Interface contacts:
Residue K54 in the first protein contacts residue A8 in the second protein (closest heavy-atom distance 4.2 Å).
Residue N55 in the first protein is in contact with residue V10 in the second protein (closest heavy-atom distance 4.8 Å).
Residue E187 in the first protein interacts with residue T5 in the second protein (closest heavy-atom distance 3.1 Å).
Residue V183 in the first protein contacts residue I6 in the second protein (closest heavy-atom distance 3.4 Å).
Residue L223 in the first protein is in contact with residue P9 in the second protein (closest heavy-atom distance 4.2 Å).
Residue E187 in the first protein interacts with residue R4 in the second protein (closest heavy-atom distance 2.6 Å).
Residue D230 in the first protein interacts with residue I6 in the second protein (closest heavy-atom distance 4.0 Å).
Residue L234 in the first protein contacts residue R4 in the second protein (closest heavy-atom distance 3.7 Å).
Residue N231 in the first protein is in contact with residue R4 in the second protein (closest heavy-atom distance 5.0 Å).
Residue R65 in the first protein is in contact with residue R4 in the second protein (closest heavy-atom distance 3.8 Å).
Residue V51 in the first protein is in contact with residue V11 in the second protein (closest heavy-atom distance 4.9 Å).
Residue Y186 in the first protein contacts residue T5 in the second protein (closest heavy-atom distance 4.0 Å).
Residue L179 in the first protein interacts with residue I6 in the second protein (closest heavy-atom distance 3.9 Å).
Residue W235 in the first protein is in contact with residue T5 in the second protein (closest heavy-atom distance 3.1 Å).
Residue K54 in the first protein is in contact with residue V10 in the second protein (closest heavy-atom distance 4.2 Å).
Residue D220 in the first protein contacts residue P13 in the second protein (closest heavy-atom distance 4.4 Å).
Residue K127 in the first protein interacts with residue A8 in the second protein (closest heavy-atom distance 4.2 Å).
Residue V183 in the first protein interacts with residue T5 in the second protein (closest heavy-atom distance 3.6 Å).
Residue L234 in the first protein is in contact with residue T5 in the second protein (closest heavy-atom distance 3.4 Å).
Residue N231 in the first protein contacts residue I6 in the second protein (closest heavy-atom distance 2.7 Å).
Residue N180 in the first protein is in contact with residue A8 in the second protein (closest heavy-atom distance 2.8 Å).
Residue L179 in the first protein is in contact with residue P9 in the second protein (closest heavy-atom distance 5.0 Å).
Residue L179 in the first protein contacts residue A8 in the second protein (closest heavy-atom distance 3.4 Å).
Residue L227 in the first protein is in contact with residue I6 in the second protein (closest heavy-atom distance 4.2 Å).
Residue N47 in the first protein interacts with residue V11 in the second protein (closest heavy-atom distance 4.8 Å).
Residue V51 in the first protein interacts with residue V10 in the second protein (closest heavy-atom distance 4.1 Å).
Residue N231 in the first protein is in contact with residue T5 in the second protein (closest heavy-atom distance 3.9 Å).
Residue G176 in the first protein interacts with residue A8 in the second protein (closest heavy-atom distance 4.0 Å).
Residue R61 in the first protein contacts residue R4 in the second protein (closest heavy-atom distance 4.2 Å).
Residue L227 in the first protein contacts residue P9 in the second protein (closest heavy-atom distance 3.6 Å).
Residue I224 in the first protein contacts residue P9 in the second protein (closest heavy-atom distance 5.0 Å).

Sequence of the second protein:
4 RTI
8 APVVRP

Sequence of the first protein:
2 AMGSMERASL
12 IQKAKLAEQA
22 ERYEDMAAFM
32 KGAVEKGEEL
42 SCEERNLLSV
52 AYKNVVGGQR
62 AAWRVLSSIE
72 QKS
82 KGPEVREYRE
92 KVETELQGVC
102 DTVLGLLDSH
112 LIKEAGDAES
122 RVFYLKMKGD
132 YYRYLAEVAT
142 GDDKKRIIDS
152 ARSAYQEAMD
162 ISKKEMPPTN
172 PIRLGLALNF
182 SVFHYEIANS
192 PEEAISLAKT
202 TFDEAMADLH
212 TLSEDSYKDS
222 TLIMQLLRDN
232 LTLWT

This data describes a binding interaction between two proteins.